Sequence of the second protein:
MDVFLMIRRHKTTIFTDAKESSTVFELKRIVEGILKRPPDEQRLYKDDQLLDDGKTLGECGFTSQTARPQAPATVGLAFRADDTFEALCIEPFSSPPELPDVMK

This data describes a binding interaction between two proteins.

Residue-level contacts at the interface:
Residue D17 in the second protein contacts residue T38 in the first protein (closest heavy-atom distance 3.5 Å).
Residue Q70 in the second protein contacts residue Y83 in the first protein (closest heavy-atom distance 3.4 Å).
Residue G33 in the second protein interacts with residue E34 in the first protein (closest heavy-atom distance 3.4 Å).
Residue T13 in the second protein interacts with residue I30 in the first protein (closest heavy-atom distance 3.5 Å).
Residue L99 in the second protein contacts residue E98 in the first protein (closest heavy-atom distance 3.3 Å).
Residue H10 in the second protein contacts residue G26 in the first protein (closest heavy-atom distance 4.0 Å).
Residue M103 in the second protein contacts residue F109 in the first protein (closest heavy-atom distance 3.2 Å).
Residue L99 in the second protein contacts residue L101 in the first protein (closest heavy-atom distance 3.8 Å).
Residue T13 in the second protein interacts with residue F29 in the first protein (closest heavy-atom distance 3.2 Å).
Residue Q70 in the second protein is in contact with residue F93 in the first protein (closest heavy-atom distance 3.9 Å).
Residue E98 in the second protein interacts with residue E98 in the first protein (closest heavy-atom distance 3.5 Å).
Residue K11 in the second protein contacts residue G26 in the first protein (closest heavy-atom distance 3.3 Å).
Residue D2 in the second protein is in contact with residue R82 in the first protein (closest heavy-atom distance 3.3 Å).
Residue M103 in the second protein contacts residue E102 in the first protein (closest heavy-atom distance 3.7 Å).
Residue K36 in the second protein is in contact with residue Y18 in the first protein (closest heavy-atom distance 3.4 Å).
Residue T16 in the second protein is in contact with residue K32 in the first protein (closest heavy-atom distance 3.8 Å).
Residue F93 in the second protein contacts residue S71 in the first protein (closest heavy-atom distance 3.2 Å).
Residue K36 in the second protein is in contact with residue R33 in the first protein (closest heavy-atom distance 3.4 Å).
Residue Q70 in the second protein is in contact with residue Y79 in the first protein (closest heavy-atom distance 3.3 Å).
Residue K104 in the second protein contacts residue M105 in the first protein (closest heavy-atom distance 3.7 Å).
Residue K104 in the second protein interacts with residue E102 in the first protein (closest heavy-atom distance 4.1 Å).
Residue F93 in the second protein is in contact with residue M75 in the first protein (closest heavy-atom distance 3.7 Å).
Residue R8 in the second protein interacts with residue M75 in the first protein (closest heavy-atom distance 3.4 Å).
Residue L99 in the second protein is in contact with residue E102 in the first protein (closest heavy-atom distance 3.6 Å).
Residue P69 in the second protein contacts residue R82 in the first protein (closest heavy-atom distance 3.6 Å).
Residue K104 in the second protein interacts with residue F109 in the first protein (closest heavy-atom distance 4.0 Å).
Residue P100 in the second protein is in contact with residue E102 in the first protein (closest heavy-atom distance 3.9 Å).
Residue F15 in the second protein contacts residue T38 in the first protein (closest heavy-atom distance 3.8 Å).
Residue I30 in the second protein interacts with residue H35 in the first protein (closest heavy-atom distance 4.3 Å).
Residue I34 in the second protein contacts residue Y18 in the first protein (closest heavy-atom distance 4.1 Å).
Residue F93 in the second protein interacts with residue K72 in the first protein (closest heavy-atom distance 3.6 Å).
Residue R68 in the second protein is in contact with residue P91 in the first protein (closest heavy-atom distance 3.4 Å).
Residue P97 in the second protein is in contact with residue E98 in the first protein (closest heavy-atom distance 3.2 Å).
Residue P96 in the second protein contacts residue E98 in the first protein (closest heavy-atom distance 3.4 Å).
Residue K11 in the second protein interacts with residue F29 in the first protein (closest heavy-atom distance 3.1 Å).
Residue E91 in the second protein contacts residue H27 in the first protein (closest heavy-atom distance 2.9 Å).
Residue I34 in the second protein interacts with residue K32 in the first protein (closest heavy-atom distance 3.6 Å).
Residue D17 in the second protein interacts with residue L37 in the first protein (closest heavy-atom distance 3.3 Å).
Residue K11 in the second protein interacts with residue E28 in the first protein (closest heavy-atom distance 2.9 Å).
Residue S94 in the second protein is in contact with residue H68 in the first protein (closest heavy-atom distance 3.4 Å).
Residue P96 in the second protein is in contact with residue A96 in the first protein (closest heavy-atom distance 4.1 Å).
Residue F4 in the second protein is in contact with residue R82 in the first protein (closest heavy-atom distance 3.4 Å).
Residue F4 in the second protein is in contact with residue V81 in the first protein (closest heavy-atom distance 3.6 Å).
Residue F15 in the second protein contacts residue T78 in the first protein (closest heavy-atom distance 3.3 Å).
Residue P69 in the second protein is in contact with residue Y83 in the first protein (closest heavy-atom distance 3.5 Å).
Residue F4 in the second protein interacts with residue T78 in the first protein (closest heavy-atom distance 3.3 Å).
Residue M1 in the second protein is in contact with residue R82 in the first protein (closest heavy-atom distance 3.5 Å).
Residue H10 in the second protein contacts residue H27 in the first protein (closest heavy-atom distance 4.3 Å).
Residue L99 in the second protein interacts with residue I99 in the first protein (closest heavy-atom distance 3.7 Å).
Residue K104 in the second protein interacts with residue N108 in the first protein (closest heavy-atom distance 3.0 Å).
Residue L35 in the second protein contacts residue Y18 in the first protein (closest heavy-atom distance 3.6 Å).
Residue R9 in the second protein interacts with residue F29 in the first protein (closest heavy-atom distance 4.2 Å).
Residue Q70 in the second protein contacts residue T78 in the first protein (closest heavy-atom distance 4.1 Å).
Residue F4 in the second protein is in contact with residue T38 in the first protein (closest heavy-atom distance 3.6 Å).
Residue K11 in the second protein contacts residue I30 in the first protein (closest heavy-atom distance 3.9 Å).
Residue P69 in the second protein contacts residue T78 in the first protein (closest heavy-atom distance 3.3 Å).
Residue Q70 in the second protein is in contact with residue M75 in the first protein (closest heavy-atom distance 3.3 Å).
Residue H10 in the second protein interacts with residue F29 in the first protein (closest heavy-atom distance 3.3 Å).
Residue G33 in the second protein is in contact with residue H35 in the first protein (closest heavy-atom distance 3.5 Å).
Residue Q65 in the second protein is in contact with residue E89 in the first protein (closest heavy-atom distance 3.1 Å).

Sequence of the first protein:
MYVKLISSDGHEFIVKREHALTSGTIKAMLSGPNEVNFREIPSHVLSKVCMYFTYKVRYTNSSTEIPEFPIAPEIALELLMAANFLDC